These two protein chains interact to form a complex.

Sequence of protein 2:
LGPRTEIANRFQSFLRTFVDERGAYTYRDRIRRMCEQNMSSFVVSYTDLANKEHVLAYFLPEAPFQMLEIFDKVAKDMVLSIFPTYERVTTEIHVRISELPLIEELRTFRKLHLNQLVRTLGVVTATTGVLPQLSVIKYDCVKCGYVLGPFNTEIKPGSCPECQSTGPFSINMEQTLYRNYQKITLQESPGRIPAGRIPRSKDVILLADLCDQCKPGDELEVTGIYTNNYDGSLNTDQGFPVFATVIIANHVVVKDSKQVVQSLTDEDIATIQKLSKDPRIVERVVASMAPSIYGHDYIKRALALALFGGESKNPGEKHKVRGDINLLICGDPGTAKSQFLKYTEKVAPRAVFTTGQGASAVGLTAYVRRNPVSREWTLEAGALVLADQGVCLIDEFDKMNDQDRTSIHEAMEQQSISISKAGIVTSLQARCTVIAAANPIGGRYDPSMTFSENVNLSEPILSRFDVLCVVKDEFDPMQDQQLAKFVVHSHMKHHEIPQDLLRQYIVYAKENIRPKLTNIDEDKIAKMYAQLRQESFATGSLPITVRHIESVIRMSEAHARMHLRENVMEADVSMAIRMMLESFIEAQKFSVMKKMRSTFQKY

Residue-level contacts at the interface:
Residue K670 in protein 2 contacts residue K370 in protein 1 (closest heavy-atom distance 3.2 Å).
Residue H671 in protein 2 is in contact with residue V577 in protein 1 (closest heavy-atom distance 3.7 Å).
Residue R374 in protein 2 interacts with residue Q231 in protein 1 (closest heavy-atom distance 3.1 Å).
Residue T413 in protein 2 interacts with residue K167 in protein 1 (closest heavy-atom distance 3.7 Å).
Residue H671 in protein 2 contacts residue P576 in protein 1 (closest heavy-atom distance 3.5 Å).
Residue L287 in protein 2 interacts with residue F194 in protein 1 (closest heavy-atom distance 3.6 Å).
Residue V529 in protein 2 is in contact with residue R482 in protein 1 (closest heavy-atom distance 3.6 Å).
Residue K284 in protein 2 is in contact with residue D196 in protein 1 (closest heavy-atom distance 2.9 Å).
Residue R621 in protein 2 is in contact with residue I608 in protein 1 (closest heavy-atom distance 3.5 Å).
Residue R283 in protein 2 interacts with residue D196 in protein 1 (closest heavy-atom distance 3.3 Å).
Residue R377 in protein 2 contacts residue V141 in protein 1 (closest heavy-atom distance 3.5 Å).
Residue H672 in protein 2 is in contact with residue K575 in protein 1 (closest heavy-atom distance 3.3 Å).
Residue A536 in protein 2 contacts residue A477 in protein 1 (closest heavy-atom distance 3.3 Å).
Residue L411 in protein 2 interacts with residue T169 in protein 1 (closest heavy-atom distance 3.6 Å).
Residue F420 in protein 2 contacts residue H142 in protein 1 (closest heavy-atom distance 2.5 Å).
Residue L541 in protein 2 contacts residue G480 in protein 1 (closest heavy-atom distance 2.4 Å).
Residue H671 in protein 2 contacts residue I578 in protein 1 (closest heavy-atom distance 3.1 Å).
Residue P418 in protein 2 contacts residue F168 in protein 1 (closest heavy-atom distance 3.5 Å).
Residue D414 in protein 2 is in contact with residue K167 in protein 1 (closest heavy-atom distance 3.1 Å).
Residue F530 in protein 2 interacts with residue T484 in protein 1 (closest heavy-atom distance 3.4 Å).
Residue F420 in protein 2 contacts residue L145 in protein 1 (closest heavy-atom distance 3.6 Å).
Residue D414 in protein 2 is in contact with residue F166 in protein 1 (closest heavy-atom distance 2.9 Å).
Residue F417 in protein 2 is in contact with residue F197 in protein 1 (closest heavy-atom distance 3.4 Å).
Residue F530 in protein 2 contacts residue I474 in protein 1 (closest heavy-atom distance 3.6 Å).
Residue L411 in protein 2 interacts with residue N170 in protein 1 (closest heavy-atom distance 3.4 Å).
Residue G535 in protein 2 is in contact with residue A477 in protein 1 (closest heavy-atom distance 3.7 Å).
Residue L541 in protein 2 is in contact with residue R478 in protein 1 (closest heavy-atom distance 2.2 Å).
Residue L541 in protein 2 is in contact with residue A479 in protein 1 (closest heavy-atom distance 1.9 Å).
Residue D414 in protein 2 contacts residue P246 in protein 1 (closest heavy-atom distance 2.6 Å).
Residue T532 in protein 2 is in contact with residue S475 in protein 1 (closest heavy-atom distance 3.4 Å).
Residue R621 in protein 2 is in contact with residue R607 in protein 1 (closest heavy-atom distance 3.1 Å).
Residue F420 in protein 2 contacts residue P143 in protein 1 (closest heavy-atom distance 3.5 Å).
Residue K670 in protein 2 is in contact with residue T372 in protein 1 (closest heavy-atom distance 3.5 Å).
Residue F652 in protein 2 contacts residue R594 in protein 1 (closest heavy-atom distance 3.6 Å).
Residue N412 in protein 2 contacts residue F168 in protein 1 (closest heavy-atom distance 2.6 Å).
Residue T330 in protein 2 is in contact with residue M186 in protein 1 (closest heavy-atom distance 3.6 Å).
Residue R377 in protein 2 contacts residue P140 in protein 1 (closest heavy-atom distance 3.1 Å).
Residue G535 in protein 2 is in contact with residue R478 in protein 1 (closest heavy-atom distance 3.2 Å).
Residue S469 in protein 2 is in contact with residue K375 in protein 1 (closest heavy-atom distance 3.2 Å).
Residue F530 in protein 2 is in contact with residue S475 in protein 1 (closest heavy-atom distance 3.3 Å).
Residue F530 in protein 2 contacts residue A483 in protein 1 (closest heavy-atom distance 3.1 Å).
Residue N412 in protein 2 contacts residue K167 in protein 1 (closest heavy-atom distance 3.4 Å).
Residue P367 in protein 2 is in contact with residue L485 in protein 1 (closest heavy-atom distance 3.4 Å).
Residue F530 in protein 2 is in contact with residue R482 in protein 1 (closest heavy-atom distance 3.2 Å).
Residue T422 in protein 2 interacts with residue P143 in protein 1 (closest heavy-atom distance 3.6 Å).
Residue D657 in protein 2 is in contact with residue R594 in protein 1 (closest heavy-atom distance 2.5 Å).
Residue L411 in protein 2 is in contact with residue F168 in protein 1 (closest heavy-atom distance 3.6 Å).
Residue F652 in protein 2 is in contact with residue I608 in protein 1 (closest heavy-atom distance 3.4 Å).
Residue K284 in protein 2 interacts with residue F194 in protein 1 (closest heavy-atom distance 3.2 Å).
Residue P367 in protein 2 is in contact with residue E437 in protein 1 (closest heavy-atom distance 3.4 Å).
Residue Q516 in protein 2 is in contact with residue E470 in protein 1 (closest heavy-atom distance 2.7 Å).
Residue N405 in protein 2 is in contact with residue V189 in protein 1 (closest heavy-atom distance 3.3 Å).
Residue H671 in protein 2 interacts with residue K370 in protein 1 (closest heavy-atom distance 3.5 Å).
Residue G373 in protein 2 is in contact with residue A438 in protein 1 (closest heavy-atom distance 3.0 Å).
Residue T532 in protein 2 interacts with residue E467 in protein 1 (closest heavy-atom distance 2.7 Å).
Residue K670 in protein 2 is in contact with residue T371 in protein 1 (closest heavy-atom distance 2.7 Å).
Residue Y520 in protein 2 interacts with residue K375 in protein 1 (closest heavy-atom distance 3.1 Å).
Residue T542 in protein 2 is in contact with residue F434 in protein 1 (closest heavy-atom distance 3.2 Å).
Residue P418 in protein 2 contacts residue E144 in protein 1 (closest heavy-atom distance 3.0 Å).
Residue A372 in protein 2 contacts residue L443 in protein 1 (closest heavy-atom distance 3.2 Å).

Sequence of protein 1:
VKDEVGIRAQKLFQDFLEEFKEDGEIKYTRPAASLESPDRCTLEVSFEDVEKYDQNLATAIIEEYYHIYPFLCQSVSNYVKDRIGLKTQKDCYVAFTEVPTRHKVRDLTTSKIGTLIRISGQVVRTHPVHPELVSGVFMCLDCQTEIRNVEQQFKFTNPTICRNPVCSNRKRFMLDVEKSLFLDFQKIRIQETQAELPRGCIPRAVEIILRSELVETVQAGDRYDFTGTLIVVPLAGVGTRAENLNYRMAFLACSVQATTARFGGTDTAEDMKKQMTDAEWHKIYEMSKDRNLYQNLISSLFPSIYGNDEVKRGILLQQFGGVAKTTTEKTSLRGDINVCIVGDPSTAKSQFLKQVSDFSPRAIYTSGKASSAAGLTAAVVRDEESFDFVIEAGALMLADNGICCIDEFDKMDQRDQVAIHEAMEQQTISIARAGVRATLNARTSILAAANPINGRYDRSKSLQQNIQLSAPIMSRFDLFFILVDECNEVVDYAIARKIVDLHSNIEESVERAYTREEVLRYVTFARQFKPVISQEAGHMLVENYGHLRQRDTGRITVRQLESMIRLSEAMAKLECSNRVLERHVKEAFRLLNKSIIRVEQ